Residue-level contacts at the interface:
Residue A17 in the first protein is in contact with residue A4 in the second protein (closest heavy-atom distance 4.6 Å).
Residue F13 in the first protein contacts residue C3 in the second protein (closest heavy-atom distance 4.5 Å).
Residue I14 in the first protein interacts with residue T8 in the second protein (closest heavy-atom distance 3.2 Å).
Residue A17 in the first protein contacts residue T8 in the second protein (closest heavy-atom distance 3.8 Å).
Residue T18 in the first protein interacts with residue T8 in the second protein (closest heavy-atom distance 3.7 Å).
Residue I14 in the first protein interacts with residue A7 in the second protein (closest heavy-atom distance 4.3 Å).
Residue F13 in the first protein is in contact with residue T5 in the second protein (closest heavy-atom distance 4.8 Å).
Residue A17 in the first protein interacts with residue T5 in the second protein (closest heavy-atom distance 4.8 Å).
Residue A17 in the first protein interacts with residue C3 in the second protein (closest heavy-atom distance 3.2 Å).
Residue I14 in the first protein interacts with residue T5 in the second protein (closest heavy-atom distance 4.1 Å).

Sequence of the first protein:
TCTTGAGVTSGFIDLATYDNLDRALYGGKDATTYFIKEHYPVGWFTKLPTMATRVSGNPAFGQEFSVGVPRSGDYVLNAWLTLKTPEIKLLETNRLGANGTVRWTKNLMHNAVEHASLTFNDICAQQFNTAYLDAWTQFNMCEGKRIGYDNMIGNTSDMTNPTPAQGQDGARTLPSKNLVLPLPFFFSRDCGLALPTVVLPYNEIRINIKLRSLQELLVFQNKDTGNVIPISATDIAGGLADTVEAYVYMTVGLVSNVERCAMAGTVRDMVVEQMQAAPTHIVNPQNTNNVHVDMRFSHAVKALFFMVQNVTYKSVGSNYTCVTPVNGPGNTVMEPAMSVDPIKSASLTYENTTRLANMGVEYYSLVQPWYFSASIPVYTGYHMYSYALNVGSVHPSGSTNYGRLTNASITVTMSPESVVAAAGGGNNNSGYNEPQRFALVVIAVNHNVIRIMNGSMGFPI

Sequence of the second protein:
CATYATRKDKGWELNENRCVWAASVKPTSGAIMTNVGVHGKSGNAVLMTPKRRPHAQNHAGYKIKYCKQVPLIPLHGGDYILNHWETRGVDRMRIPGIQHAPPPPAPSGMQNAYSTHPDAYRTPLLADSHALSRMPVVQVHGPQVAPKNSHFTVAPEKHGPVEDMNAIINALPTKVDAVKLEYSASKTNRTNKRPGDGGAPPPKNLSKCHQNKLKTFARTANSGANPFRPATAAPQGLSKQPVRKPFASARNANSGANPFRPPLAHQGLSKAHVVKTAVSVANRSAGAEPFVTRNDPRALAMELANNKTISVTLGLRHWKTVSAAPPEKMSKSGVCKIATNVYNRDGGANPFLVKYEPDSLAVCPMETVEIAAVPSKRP

These two protein chains interact to form a complex.